Interface contacts:
Residue A261 in chain B is in contact with residue I10 in chain A (closest heavy-atom distance 3.7 Å).
Residue Q260 in chain B contacts residue E7 in chain A (closest heavy-atom distance 3.5 Å).
Residue T258 in chain B contacts residue G9 in chain A (closest heavy-atom distance 4.0 Å).
Residue N159 in chain B contacts residue N13 in chain A (closest heavy-atom distance 2.9 Å).
Residue T291 in chain B interacts with residue I6 in chain A (closest heavy-atom distance 2.8 Å).
Residue R259 in chain B interacts with residue H8 in chain A (closest heavy-atom distance 3.9 Å).
Residue G292 in chain B interacts with residue Y4 in chain A (closest heavy-atom distance 3.1 Å).
Residue P264 in chain B interacts with residue Y4 in chain A (closest heavy-atom distance 3.8 Å).
Residue N217 in chain B contacts residue W14 in chain A (closest heavy-atom distance 4.1 Å).
Residue Q260 in chain B contacts residue T12 in chain A (closest heavy-atom distance 3.3 Å).
Residue G292 in chain B interacts with residue L2 in chain A (closest heavy-atom distance 3.9 Å).
Residue Q260 in chain B is in contact with residue H8 in chain A (closest heavy-atom distance 3.8 Å).
Residue C300 in chain B interacts with residue I6 in chain A (closest heavy-atom distance 4.0 Å).
Residue R321 in chain B contacts residue G9 in chain A (closest heavy-atom distance 3.0 Å).
Residue I316 in chain B contacts residue H8 in chain A (closest heavy-atom distance 4.1 Å).
Residue R220 in chain B is in contact with residue D15 in chain A (closest heavy-atom distance 3.3 Å).
Residue V253 in chain B interacts with residue W14 in chain A (closest heavy-atom distance 3.9 Å).
Residue I289 in chain B interacts with residue P5 in chain A (closest heavy-atom distance 3.8 Å).
Residue T291 in chain B is in contact with residue Y4 in chain A (closest heavy-atom distance 4.0 Å).
Residue I276 in chain B contacts residue I6 in chain A (closest heavy-atom distance 3.8 Å).
Residue G319 in chain B is in contact with residue E7 in chain A (closest heavy-atom distance 4.0 Å).
Residue R321 in chain B contacts residue H8 in chain A (closest heavy-atom distance 2.8 Å).
Residue Y293 in chain B interacts with residue I6 in chain A (closest heavy-atom distance 3.8 Å).
Residue Q260 in chain B contacts residue G9 in chain A (closest heavy-atom distance 2.7 Å).
Residue N159 in chain B interacts with residue T12 in chain A (closest heavy-atom distance 2.9 Å).
Residue Y318 in chain B is in contact with residue E7 in chain A (closest heavy-atom distance 3.0 Å).
Residue N159 in chain B is in contact with residue W14 in chain A (closest heavy-atom distance 3.4 Å).
Residue Q260 in chain B contacts residue I10 in chain A (closest heavy-atom distance 3.0 Å).
Residue R259 in chain B contacts residue G9 in chain A (closest heavy-atom distance 3.6 Å).
Residue T258 in chain B is in contact with residue H8 in chain A (closest heavy-atom distance 3.2 Å).
Residue L295 in chain B contacts residue Y4 in chain A (closest heavy-atom distance 4.0 Å).
Residue A261 in chain B is in contact with residue I6 in chain A (closest heavy-atom distance 3.6 Å).
Residue A261 in chain B interacts with residue E7 in chain A (closest heavy-atom distance 3.2 Å).
Residue W279 in chain B contacts residue H8 in chain A (closest heavy-atom distance 3.5 Å).
Residue M157 in chain B interacts with residue W14 in chain A (closest heavy-atom distance 3.3 Å).
Residue Q262 in chain B contacts residue I10 in chain A (closest heavy-atom distance 3.9 Å).
Residue M257 in chain B interacts with residue G9 in chain A (closest heavy-atom distance 3.8 Å).
Residue G292 in chain B interacts with residue I6 in chain A (closest heavy-atom distance 3.7 Å).
Residue R321 in chain B interacts with residue V11 in chain A (closest heavy-atom distance 3.5 Å).
Residue I289 in chain B contacts residue L2 in chain A (closest heavy-atom distance 3.8 Å).
Residue L273 in chain B contacts residue I10 in chain A (closest heavy-atom distance 4.0 Å).
Residue Y293 in chain B is in contact with residue Y4 in chain A (closest heavy-atom distance 3.0 Å).
Residue D280 in chain B is in contact with residue H8 in chain A (closest heavy-atom distance 3.1 Å).
Residue T291 in chain B interacts with residue L2 in chain A (closest heavy-atom distance 4.1 Å).
Residue Q221 in chain B contacts residue W14 in chain A (closest heavy-atom distance 2.9 Å).
Residue H329 in chain B is in contact with residue T12 in chain A (closest heavy-atom distance 3.7 Å).
Residue T291 in chain B interacts with residue P5 in chain A (closest heavy-atom distance 3.4 Å).
Residue C282 in chain B interacts with residue H8 in chain A (closest heavy-atom distance 4.1 Å).
Residue I160 in chain B contacts residue W14 in chain A (closest heavy-atom distance 3.9 Å).
Residue L273 in chain B contacts residue T12 in chain A (closest heavy-atom distance 4.0 Å).
Residue I289 in chain B contacts residue I6 in chain A (closest heavy-atom distance 3.8 Å).
Residue N217 in chain B contacts residue D15 in chain A (closest heavy-atom distance 3.3 Å).
Residue R321 in chain B contacts residue E7 in chain A (closest heavy-atom distance 3.3 Å).
Residue Y318 in chain B interacts with residue H8 in chain A (closest heavy-atom distance 3.2 Å).
Residue M157 in chain B contacts residue N13 in chain A (closest heavy-atom distance 3.2 Å).
Residue R321 in chain B interacts with residue I10 in chain A (closest heavy-atom distance 4.1 Å).
Residue W279 in chain B contacts residue I6 in chain A (closest heavy-atom distance 3.8 Å).
Residue V256 in chain B interacts with residue W14 in chain A (closest heavy-atom distance 4.1 Å).
Residue M257 in chain B interacts with residue W14 in chain A (closest heavy-atom distance 3.7 Å).
Residue H329 in chain B interacts with residue V11 in chain A (closest heavy-atom distance 3.8 Å).

Sequence of chain B:
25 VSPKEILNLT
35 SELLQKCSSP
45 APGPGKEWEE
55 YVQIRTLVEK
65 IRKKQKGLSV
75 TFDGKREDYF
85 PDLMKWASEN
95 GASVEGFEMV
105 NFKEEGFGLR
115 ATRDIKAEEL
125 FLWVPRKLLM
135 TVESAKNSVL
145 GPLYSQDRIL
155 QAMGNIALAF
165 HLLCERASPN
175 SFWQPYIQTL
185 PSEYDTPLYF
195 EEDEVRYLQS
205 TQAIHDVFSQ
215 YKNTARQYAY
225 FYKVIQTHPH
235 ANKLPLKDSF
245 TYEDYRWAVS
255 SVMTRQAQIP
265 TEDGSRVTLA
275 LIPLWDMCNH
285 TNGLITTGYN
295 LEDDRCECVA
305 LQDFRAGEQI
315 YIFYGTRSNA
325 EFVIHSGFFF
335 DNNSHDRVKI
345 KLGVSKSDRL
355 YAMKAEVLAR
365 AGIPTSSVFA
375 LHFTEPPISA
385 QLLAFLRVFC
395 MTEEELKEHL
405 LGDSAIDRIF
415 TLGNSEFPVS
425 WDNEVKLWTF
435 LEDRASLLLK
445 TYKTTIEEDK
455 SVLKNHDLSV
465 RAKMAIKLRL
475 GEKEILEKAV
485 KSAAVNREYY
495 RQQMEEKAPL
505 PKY

Sequence of chain A:
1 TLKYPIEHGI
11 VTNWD

The following describes two proteins that form a bound complex.